These two protein chains interact to form a complex.

Sequence of protein 1:
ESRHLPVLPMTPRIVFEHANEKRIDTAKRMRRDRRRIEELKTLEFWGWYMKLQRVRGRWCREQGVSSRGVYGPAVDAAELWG

Sequence of protein 2:
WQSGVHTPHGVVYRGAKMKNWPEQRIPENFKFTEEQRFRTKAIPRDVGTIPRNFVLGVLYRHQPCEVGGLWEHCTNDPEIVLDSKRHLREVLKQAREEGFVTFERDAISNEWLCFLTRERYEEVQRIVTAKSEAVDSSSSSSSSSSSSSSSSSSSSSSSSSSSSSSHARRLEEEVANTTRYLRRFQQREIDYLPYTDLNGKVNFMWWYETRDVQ

Contacts between the two chains:
Residue W73 in protein 2 is in contact with residue P176 in protein 1 (closest heavy-atom distance 4.4 Å).
Residue L245 in protein 2 interacts with residue R159 in protein 1 (closest heavy-atom distance 3.6 Å).
Residue P246 in protein 2 contacts residue S169 in protein 1 (closest heavy-atom distance 4.1 Å).
Residue D249 in protein 2 interacts with residue Y152 in protein 1 (closest heavy-atom distance 4.2 Å).
Residue P246 in protein 2 contacts residue S170 in protein 1 (closest heavy-atom distance 3.8 Å).
Residue F84 in protein 2 interacts with residue L183 in protein 1 (closest heavy-atom distance 4.2 Å).
Residue K93 in protein 2 interacts with residue L183 in protein 1 (closest heavy-atom distance 3.1 Å).
Residue D243 in protein 2 is in contact with residue R164 in protein 1 (closest heavy-atom distance 4.3 Å).
Residue A94 in protein 2 interacts with residue G185 in protein 1 (closest heavy-atom distance 4.1 Å).
Residue N72 in protein 2 interacts with residue P176 in protein 1 (closest heavy-atom distance 3.2 Å).
Residue M257 in protein 2 is in contact with residue Q156 in protein 1 (closest heavy-atom distance 3.7 Å).
Residue W259 in protein 2 is in contact with residue G160 in protein 1 (closest heavy-atom distance 3.8 Å).
Residue L245 in protein 2 is in contact with residue C163 in protein 1 (closest heavy-atom distance 3.9 Å).
Residue I95 in protein 2 is in contact with residue E182 in protein 1 (closest heavy-atom distance 2.8 Å).
Residue K93 in protein 2 interacts with residue E182 in protein 1 (closest heavy-atom distance 2.6 Å).
Residue Y247 in protein 2 interacts with residue Q156 in protein 1 (closest heavy-atom distance 3.4 Å).
Residue H58 in protein 2 interacts with residue L183 in protein 1 (closest heavy-atom distance 4.4 Å).
Residue A94 in protein 2 interacts with residue E182 in protein 1 (closest heavy-atom distance 4.3 Å).
Residue W73 in protein 2 is in contact with residue E182 in protein 1 (closest heavy-atom distance 3.8 Å).
Residue Y247 in protein 2 is in contact with residue M153 in protein 1 (closest heavy-atom distance 3.7 Å).
Residue H58 in protein 2 contacts residue A181 in protein 1 (closest heavy-atom distance 2.6 Å).
Residue K93 in protein 2 interacts with residue G185 in protein 1 (closest heavy-atom distance 3.3 Å).
Residue I95 in protein 2 is in contact with residue G185 in protein 1 (closest heavy-atom distance 4.6 Å).
Residue Q76 in protein 2 interacts with residue A177 in protein 1 (closest heavy-atom distance 4.1 Å).
Residue W73 in protein 2 is in contact with residue D179 in protein 1 (closest heavy-atom distance 3.5 Å).
Residue P74 in protein 2 interacts with residue A180 in protein 1 (closest heavy-atom distance 3.9 Å).
Residue Q54 in protein 2 is in contact with residue A180 in protein 1 (closest heavy-atom distance 4.0 Å).
Residue P246 in protein 2 interacts with residue R159 in protein 1 (closest heavy-atom distance 2.8 Å).
Residue L250 in protein 2 is in contact with residue F148 in protein 1 (closest heavy-atom distance 3.5 Å).
Residue L245 in protein 2 interacts with residue V168 in protein 1 (closest heavy-atom distance 4.0 Å).
Residue R91 in protein 2 is in contact with residue L183 in protein 1 (closest heavy-atom distance 3.7 Å).
Residue P246 in protein 2 contacts residue R171 in protein 1 (closest heavy-atom distance 4.5 Å).
Residue D249 in protein 2 interacts with residue W149 in protein 1 (closest heavy-atom distance 4.6 Å).
Residue T92 in protein 2 interacts with residue L183 in protein 1 (closest heavy-atom distance 3.8 Å).
Residue L250 in protein 2 contacts residue W149 in protein 1 (closest heavy-atom distance 3.5 Å).
Residue Y247 in protein 2 contacts residue R159 in protein 1 (closest heavy-atom distance 3.8 Å).
Residue Y244 in protein 2 interacts with residue D179 in protein 1 (closest heavy-atom distance 3.2 Å).
Residue R91 in protein 2 is in contact with residue W184 in protein 1 (closest heavy-atom distance 3.0 Å).
Residue R97 in protein 2 contacts residue E182 in protein 1 (closest heavy-atom distance 3.1 Å).
Residue L245 in protein 2 contacts residue G160 in protein 1 (closest heavy-atom distance 3.7 Å).
Residue L245 in protein 2 is in contact with residue S170 in protein 1 (closest heavy-atom distance 3.8 Å).
Residue K93 in protein 2 contacts residue W184 in protein 1 (closest heavy-atom distance 3.1 Å).
Residue P74 in protein 2 contacts residue P176 in protein 1 (closest heavy-atom distance 4.5 Å).
Residue W53 in protein 2 interacts with residue A180 in protein 1 (closest heavy-atom distance 2.5 Å).
Residue W53 in protein 2 contacts residue E182 in protein 1 (closest heavy-atom distance 2.6 Å).
Residue L245 in protein 2 interacts with residue S169 in protein 1 (closest heavy-atom distance 3.3 Å).
Residue Y244 in protein 2 contacts residue R171 in protein 1 (closest heavy-atom distance 3.2 Å).
Residue H58 in protein 2 is in contact with residue A180 in protein 1 (closest heavy-atom distance 4.6 Å).
Residue P74 in protein 2 contacts residue A177 in protein 1 (closest heavy-atom distance 3.8 Å).
Residue L250 in protein 2 is in contact with residue Y152 in protein 1 (closest heavy-atom distance 3.5 Å).
Residue W53 in protein 2 is in contact with residue A181 in protein 1 (closest heavy-atom distance 4.0 Å).
Residue F256 in protein 2 contacts residue R171 in protein 1 (closest heavy-atom distance 3.5 Å).
Residue W259 in protein 2 contacts residue R164 in protein 1 (closest heavy-atom distance 2.8 Å).
Residue W73 in protein 2 contacts residue A180 in protein 1 (closest heavy-atom distance 4.0 Å).
Residue T248 in protein 2 is in contact with residue Y152 in protein 1 (closest heavy-atom distance 2.7 Å).
Residue M257 in protein 2 is in contact with residue R159 in protein 1 (closest heavy-atom distance 4.0 Å).
Residue N251 in protein 2 is in contact with residue W149 in protein 1 (closest heavy-atom distance 4.3 Å).
Residue H58 in protein 2 is in contact with residue E182 in protein 1 (closest heavy-atom distance 3.8 Å).
Residue Q54 in protein 2 interacts with residue A181 in protein 1 (closest heavy-atom distance 4.6 Å).
Residue M257 in protein 2 is in contact with residue G160 in protein 1 (closest heavy-atom distance 4.1 Å).